Interface contacts:
Residue R129 in chain B is in contact with residue D432 in chain A (closest heavy-atom distance 3.6 Å).
Residue R136 in chain B is in contact with residue I440 in chain A (closest heavy-atom distance 4.9 Å).
Residue K106 in chain B interacts with residue D432 in chain A (closest heavy-atom distance 4.7 Å).
Residue R132 in chain B is in contact with residue D437 in chain A (closest heavy-atom distance 4.9 Å).
Residue R129 in chain B contacts residue G436 in chain A (closest heavy-atom distance 3.4 Å).
Residue R136 in chain B is in contact with residue D438 in chain A (closest heavy-atom distance 3.6 Å).
Residue R129 in chain B contacts residue D437 in chain A (closest heavy-atom distance 3.7 Å).
Residue R136 in chain B is in contact with residue D439 in chain A (closest heavy-atom distance 2.5 Å).
Residue R129 in chain B is in contact with residue F434 in chain A (closest heavy-atom distance 3.4 Å).
Residue R136 in chain B is in contact with residue D437 in chain A (closest heavy-atom distance 4.2 Å).
Residue I130 in chain B interacts with residue D437 in chain A (closest heavy-atom distance 4.6 Å).
Residue R132 in chain B interacts with residue G436 in chain A (closest heavy-atom distance 4.2 Å).
Residue R132 in chain B interacts with residue F434 in chain A (closest heavy-atom distance 3.3 Å).
Residue R129 in chain B interacts with residue K435 in chain A (closest heavy-atom distance 4.4 Å).
Residue P131 in chain B contacts residue D437 in chain A (closest heavy-atom distance 3.8 Å).

Sequence of chain A:
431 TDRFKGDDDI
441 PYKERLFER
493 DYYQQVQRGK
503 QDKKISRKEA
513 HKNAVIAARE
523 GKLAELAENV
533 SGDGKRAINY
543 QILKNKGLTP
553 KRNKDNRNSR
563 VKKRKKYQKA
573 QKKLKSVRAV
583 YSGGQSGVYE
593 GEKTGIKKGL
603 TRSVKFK

The following describes two proteins that form a bound complex.

Sequence of chain B:
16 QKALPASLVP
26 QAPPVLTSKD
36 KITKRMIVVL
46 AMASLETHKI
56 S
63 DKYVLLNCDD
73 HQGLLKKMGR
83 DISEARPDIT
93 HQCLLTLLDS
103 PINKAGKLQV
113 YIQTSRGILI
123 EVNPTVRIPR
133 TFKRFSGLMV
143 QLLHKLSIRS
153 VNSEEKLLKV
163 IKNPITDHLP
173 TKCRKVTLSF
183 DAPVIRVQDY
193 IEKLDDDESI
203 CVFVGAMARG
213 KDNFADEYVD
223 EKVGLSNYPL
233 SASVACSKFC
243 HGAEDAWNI